Contacts between the two chains:
Residue D11 in protein 1 contacts residue M200 in protein 2 (closest heavy-atom distance 3.3 Å).
Residue W67 in protein 1 interacts with residue H41 in protein 2 (closest heavy-atom distance 4.1 Å).
Residue A77 in protein 1 is in contact with residue Q49 in protein 2 (closest heavy-atom distance 3.5 Å).
Residue I78 in protein 1 is in contact with residue A45 in protein 2 (closest heavy-atom distance 3.9 Å).
Residue Y12 in protein 1 contacts residue P201 in protein 2 (closest heavy-atom distance 4.6 Å).
Residue Q65 in protein 1 interacts with residue G14 in protein 2 (closest heavy-atom distance 4.2 Å).
Residue Y12 in protein 1 interacts with residue M200 in protein 2 (closest heavy-atom distance 3.6 Å).
Residue I46 in protein 1 contacts residue G42 in protein 2 (closest heavy-atom distance 4.7 Å).
Residue Y10 in protein 1 interacts with residue L34 in protein 2 (closest heavy-atom distance 3.7 Å).
Residue L13 in protein 1 contacts residue L15 in protein 2 (closest heavy-atom distance 4.2 Å).
Residue Y8 in protein 1 is in contact with residue Y33 in protein 2 (closest heavy-atom distance 3.2 Å).
Residue F38 in protein 1 contacts residue I35 in protein 2 (closest heavy-atom distance 3.6 Å).
Residue K63 in protein 1 is in contact with residue L34 in protein 2 (closest heavy-atom distance 3.7 Å).
Residue Y8 in protein 1 interacts with residue L34 in protein 2 (closest heavy-atom distance 4.4 Å).
Residue Y10 in protein 1 contacts residue L15 in protein 2 (closest heavy-atom distance 4.8 Å).
Residue Y8 in protein 1 interacts with residue Q18 in protein 2 (closest heavy-atom distance 2.6 Å).
Residue I40 in protein 1 is in contact with residue I35 in protein 2 (closest heavy-atom distance 3.9 Å).
Residue Q65 in protein 1 contacts residue L34 in protein 2 (closest heavy-atom distance 3.5 Å).
Residue K15 in protein 1 contacts residue S12 in protein 2 (closest heavy-atom distance 3.3 Å).
Residue F50 in protein 1 interacts with residue I35 in protein 2 (closest heavy-atom distance 4.2 Å).
Residue I46 in protein 1 contacts residue I46 in protein 2 (closest heavy-atom distance 3.5 Å).
Residue E41 in protein 1 interacts with residue T39 in protein 2 (closest heavy-atom distance 4.7 Å).
Residue I46 in protein 1 contacts residue V43 in protein 2 (closest heavy-atom distance 3.6 Å).
Residue L13 in protein 1 is in contact with residue P201 in protein 2 (closest heavy-atom distance 4.7 Å).
Residue F50 in protein 1 interacts with residue S38 in protein 2 (closest heavy-atom distance 3.7 Å).
Residue I78 in protein 1 interacts with residue I46 in protein 2 (closest heavy-atom distance 3.8 Å).
Residue W67 in protein 1 contacts residue S12 in protein 2 (closest heavy-atom distance 4.7 Å).
Residue W67 in protein 1 is in contact with residue G13 in protein 2 (closest heavy-atom distance 3.9 Å).
Residue A81 in protein 1 is in contact with residue H41 in protein 2 (closest heavy-atom distance 4.3 Å).
Residue Y82 in protein 1 interacts with residue A45 in protein 2 (closest heavy-atom distance 4.4 Å).
Residue N39 in protein 1 is in contact with residue E32 in protein 2 (closest heavy-atom distance 2.9 Å).
Residue R84 in protein 1 interacts with residue K11 in protein 2 (closest heavy-atom distance 4.8 Å).
Residue T52 in protein 1 interacts with residue L34 in protein 2 (closest heavy-atom distance 4.4 Å).
Residue N39 in protein 1 contacts residue I35 in protein 2 (closest heavy-atom distance 4.0 Å).
Residue F50 in protein 1 interacts with residue T39 in protein 2 (closest heavy-atom distance 3.6 Å).
Residue R84 in protein 1 contacts residue S12 in protein 2 (closest heavy-atom distance 3.9 Å).
Residue L13 in protein 1 is in contact with residue G14 in protein 2 (closest heavy-atom distance 4.8 Å).
Residue I78 in protein 1 is in contact with residue Q49 in protein 2 (closest heavy-atom distance 3.6 Å).
Residue Y8 in protein 1 interacts with residue S30 in protein 2 (closest heavy-atom distance 3.3 Å).
Residue T52 in protein 1 is in contact with residue N31 in protein 2 (closest heavy-atom distance 3.4 Å).
Residue Y8 in protein 1 contacts residue R203 in protein 2 (closest heavy-atom distance 4.3 Å).
Residue Q65 in protein 1 contacts residue I35 in protein 2 (closest heavy-atom distance 4.2 Å).
Residue Y10 in protein 1 interacts with residue R203 in protein 2 (closest heavy-atom distance 4.6 Å).
Residue W67 in protein 1 contacts residue S38 in protein 2 (closest heavy-atom distance 3.3 Å).
Residue K180 in protein 1 contacts residue S197 in protein 2 (closest heavy-atom distance 3.7 Å).
Residue D9 in protein 1 is in contact with residue R203 in protein 2 (closest heavy-atom distance 4.6 Å).
Residue F38 in protein 1 is in contact with residue E32 in protein 2 (closest heavy-atom distance 3.7 Å).
Residue Q65 in protein 1 is in contact with residue S38 in protein 2 (closest heavy-atom distance 3.2 Å).
Residue D11 in protein 1 contacts residue P201 in protein 2 (closest heavy-atom distance 3.4 Å).
Residue L13 in protein 1 contacts residue L34 in protein 2 (closest heavy-atom distance 4.0 Å).
Residue Y75 in protein 1 interacts with residue I46 in protein 2 (closest heavy-atom distance 4.3 Å).
Residue F38 in protein 1 interacts with residue N31 in protein 2 (closest heavy-atom distance 4.0 Å).
Residue W67 in protein 1 contacts residue G14 in protein 2 (closest heavy-atom distance 4.6 Å).
Residue L13 in protein 1 contacts residue E199 in protein 2 (closest heavy-atom distance 4.3 Å).
Residue G85 in protein 1 contacts residue S12 in protein 2 (closest heavy-atom distance 3.9 Å).
Residue Y82 in protein 1 is in contact with residue G42 in protein 2 (closest heavy-atom distance 3.2 Å).
Residue A81 in protein 1 interacts with residue A45 in protein 2 (closest heavy-atom distance 4.7 Å).
Residue G7 in protein 1 interacts with residue S30 in protein 2 (closest heavy-atom distance 3.3 Å).
Residue Y10 in protein 1 contacts residue P201 in protein 2 (closest heavy-atom distance 3.7 Å).
Residue Q182 in protein 1 is in contact with residue S195 in protein 2 (closest heavy-atom distance 4.8 Å).

These two protein chains interact to form a complex.

Sequence of protein 1:
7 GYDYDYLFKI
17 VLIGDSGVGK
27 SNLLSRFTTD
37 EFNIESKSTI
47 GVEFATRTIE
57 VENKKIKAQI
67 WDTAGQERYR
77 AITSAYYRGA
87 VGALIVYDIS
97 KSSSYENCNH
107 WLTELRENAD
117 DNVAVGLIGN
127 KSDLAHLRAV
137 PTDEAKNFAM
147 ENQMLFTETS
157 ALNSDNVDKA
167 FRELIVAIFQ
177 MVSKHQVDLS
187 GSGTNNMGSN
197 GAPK

Sequence of protein 2:
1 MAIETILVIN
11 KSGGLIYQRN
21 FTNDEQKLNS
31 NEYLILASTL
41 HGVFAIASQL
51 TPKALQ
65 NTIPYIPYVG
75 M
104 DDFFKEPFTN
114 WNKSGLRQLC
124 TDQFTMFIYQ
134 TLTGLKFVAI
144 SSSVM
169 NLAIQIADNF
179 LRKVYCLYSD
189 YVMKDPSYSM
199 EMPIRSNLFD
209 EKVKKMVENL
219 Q